Sequence of chain B:
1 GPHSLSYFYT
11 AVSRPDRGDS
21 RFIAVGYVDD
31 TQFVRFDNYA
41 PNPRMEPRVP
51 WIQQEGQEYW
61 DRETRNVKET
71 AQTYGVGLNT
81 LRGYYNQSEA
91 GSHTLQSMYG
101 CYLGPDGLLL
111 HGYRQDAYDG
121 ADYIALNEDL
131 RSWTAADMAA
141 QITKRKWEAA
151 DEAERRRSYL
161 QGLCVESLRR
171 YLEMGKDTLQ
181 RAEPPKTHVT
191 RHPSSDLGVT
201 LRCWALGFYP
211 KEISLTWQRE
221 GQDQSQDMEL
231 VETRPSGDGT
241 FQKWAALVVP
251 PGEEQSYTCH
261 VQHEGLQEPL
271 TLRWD

These two protein chains interact to form a complex.

Sequence of chain A:
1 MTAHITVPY

Contacts between the two chains:
Residue N66 in chain B interacts with residue H4 in chain A (closest heavy-atom distance 2.8 Å).
Residue T80 in chain B contacts residue Y9 in chain A (closest heavy-atom distance 3.6 Å).
Residue S97 in chain B interacts with residue Y9 in chain A (closest heavy-atom distance 3.3 Å).
Residue R62 in chain B interacts with residue H4 in chain A (closest heavy-atom distance 3.6 Å).
Residue S167 in chain B contacts residue M1 in chain A (closest heavy-atom distance 3.2 Å).
Residue R62 in chain B contacts residue T2 in chain A (closest heavy-atom distance 3.1 Å).
Residue R114 in chain B interacts with residue Y9 in chain A (closest heavy-atom distance 3.7 Å).
Residue Y84 in chain B interacts with residue Y9 in chain A (closest heavy-atom distance 2.9 Å).
Residue L5 in chain B interacts with residue M1 in chain A (closest heavy-atom distance 3.9 Å).
Residue Y123 in chain B interacts with residue Y9 in chain A (closest heavy-atom distance 4.1 Å).
Residue L81 in chain B interacts with residue Y9 in chain A (closest heavy-atom distance 4.0 Å).
Residue E152 in chain B is in contact with residue T6 in chain A (closest heavy-atom distance 2.5 Å).
Residue R62 in chain B interacts with residue M1 in chain A (closest heavy-atom distance 4.2 Å).
Residue D116 in chain B contacts residue Y9 in chain A (closest heavy-atom distance 2.8 Å).
Residue Y171 in chain B interacts with residue M1 in chain A (closest heavy-atom distance 2.9 Å).
Residue M45 in chain B contacts residue T2 in chain A (closest heavy-atom distance 3.9 Å).
Residue Y59 in chain B contacts residue M1 in chain A (closest heavy-atom distance 3.8 Å).
Residue E63 in chain B interacts with residue T2 in chain A (closest heavy-atom distance 2.2 Å).
Residue T73 in chain B is in contact with residue V7 in chain A (closest heavy-atom distance 4.0 Å).
Residue G77 in chain B contacts residue Y9 in chain A (closest heavy-atom distance 3.9 Å).
Residue W147 in chain B is in contact with residue Y9 in chain A (closest heavy-atom distance 4.0 Å).
Residue E152 in chain B is in contact with residue V7 in chain A (closest heavy-atom distance 3.1 Å).
Residue Y99 in chain B interacts with residue T2 in chain A (closest heavy-atom distance 3.5 Å).
Residue A150 in chain B interacts with residue V7 in chain A (closest heavy-atom distance 3.6 Å).
Residue Y99 in chain B contacts residue A3 in chain A (closest heavy-atom distance 2.8 Å).
Residue E63 in chain B contacts residue M1 in chain A (closest heavy-atom distance 3.1 Å).
Residue W147 in chain B contacts residue P8 in chain A (closest heavy-atom distance 2.7 Å).
Residue N66 in chain B is in contact with residue A3 in chain A (closest heavy-atom distance 3.1 Å).
Residue E69 in chain B interacts with residue I5 in chain A (closest heavy-atom distance 4.7 Å).
Residue T73 in chain B contacts residue P8 in chain A (closest heavy-atom distance 4.4 Å).
Residue T143 in chain B contacts residue Y9 in chain A (closest heavy-atom distance 2.7 Å).
Residue Y7 in chain B is in contact with residue T2 in chain A (closest heavy-atom distance 3.5 Å).
Residue Y74 in chain B contacts residue Y9 in chain A (closest heavy-atom distance 3.3 Å).
Residue R170 in chain B interacts with residue M1 in chain A (closest heavy-atom distance 3.2 Å).
Residue K146 in chain B interacts with residue Y9 in chain A (closest heavy-atom distance 2.5 Å).
Residue N66 in chain B contacts residue I5 in chain A (closest heavy-atom distance 4.6 Å).
Residue E69 in chain B is in contact with residue H4 in chain A (closest heavy-atom distance 4.4 Å).
Residue V67 in chain B interacts with residue T2 in chain A (closest heavy-atom distance 3.8 Å).
Residue L163 in chain B interacts with residue T2 in chain A (closest heavy-atom distance 4.3 Å).
Residue T73 in chain B contacts residue I5 in chain A (closest heavy-atom distance 3.3 Å).
Residue I142 in chain B contacts residue Y9 in chain A (closest heavy-atom distance 4.9 Å).
Residue L163 in chain B is in contact with residue M1 in chain A (closest heavy-atom distance 3.6 Å).
Residue R156 in chain B interacts with residue H4 in chain A (closest heavy-atom distance 3.6 Å).
Residue Y7 in chain B interacts with residue M1 in chain A (closest heavy-atom distance 3.0 Å).
Residue T143 in chain B interacts with residue P8 in chain A (closest heavy-atom distance 4.9 Å).
Residue Y159 in chain B is in contact with residue M1 in chain A (closest heavy-atom distance 2.5 Å).
Residue T70 in chain B interacts with residue I5 in chain A (closest heavy-atom distance 3.9 Å).
Residue Y159 in chain B is in contact with residue T2 in chain A (closest heavy-atom distance 3.8 Å).
Residue T70 in chain B interacts with residue A3 in chain A (closest heavy-atom distance 4.2 Å).
Residue Y74 in chain B is in contact with residue I5 in chain A (closest heavy-atom distance 3.6 Å).
Residue N66 in chain B contacts residue T2 in chain A (closest heavy-atom distance 2.6 Å).
Residue Y159 in chain B contacts residue A3 in chain A (closest heavy-atom distance 3.6 Å).
Residue Y9 in chain B interacts with residue T2 in chain A (closest heavy-atom distance 3.7 Å).
Residue R156 in chain B is in contact with residue T6 in chain A (closest heavy-atom distance 2.9 Å).
Residue K146 in chain B contacts residue P8 in chain A (closest heavy-atom distance 4.5 Å).
Residue W147 in chain B is in contact with residue V7 in chain A (closest heavy-atom distance 3.2 Å).
Residue L95 in chain B is in contact with residue Y9 in chain A (closest heavy-atom distance 3.6 Å).
Residue R155 in chain B is in contact with residue T6 in chain A (closest heavy-atom distance 3.5 Å).
Residue R156 in chain B is in contact with residue A3 in chain A (closest heavy-atom distance 3.6 Å).
Residue Y9 in chain B interacts with residue A3 in chain A (closest heavy-atom distance 4.2 Å).